Residue-level contacts at the interface:
Residue T374 in the second protein is in contact with residue R13 in the first protein (closest heavy-atom distance 3.8 Å).
Residue E367 in the second protein interacts with residue W24 in the first protein (closest heavy-atom distance 3.5 Å).
Residue E429 in the second protein contacts residue A42 in the first protein (closest heavy-atom distance 4.4 Å).
Residue V393 in the second protein interacts with residue R50 in the first protein (closest heavy-atom distance 4.2 Å).
Residue Y427 in the second protein interacts with residue E43 in the first protein (closest heavy-atom distance 3.3 Å).
Residue Y380 in the second protein contacts residue L39 in the first protein (closest heavy-atom distance 4.8 Å).
Residue I368 in the second protein is in contact with residue W24 in the first protein (closest heavy-atom distance 4.5 Å).
Residue V371 in the second protein is in contact with residue S31 in the first protein (closest heavy-atom distance 3.7 Å).
Residue K381 in the second protein contacts residue E40 in the first protein (closest heavy-atom distance 4.9 Å).
Residue D459 in the second protein interacts with residue R33 in the first protein (closest heavy-atom distance 4.3 Å).
Residue T458 in the second protein interacts with residue R29 in the first protein (closest heavy-atom distance 3.5 Å).
Residue Y380 in the second protein contacts residue V34 in the first protein (closest heavy-atom distance 4.5 Å).
Residue G457 in the second protein contacts residue L32 in the first protein (closest heavy-atom distance 4.7 Å).
Residue Q366 in the second protein contacts residue W24 in the first protein (closest heavy-atom distance 3.1 Å).
Residue V371 in the second protein is in contact with residue N30 in the first protein (closest heavy-atom distance 2.5 Å).
Residue I379 in the second protein interacts with residue L39 in the first protein (closest heavy-atom distance 3.7 Å).
Residue F390 in the second protein is in contact with residue R50 in the first protein (closest heavy-atom distance 3.3 Å).
Residue E428 in the second protein is in contact with residue R50 in the first protein (closest heavy-atom distance 3.2 Å).
Residue I372 in the second protein is in contact with residue L32 in the first protein (closest heavy-atom distance 3.8 Å).
Residue A450 in the second protein interacts with residue M23 in the first protein (closest heavy-atom distance 4.0 Å).
Residue T458 in the second protein contacts residue N30 in the first protein (closest heavy-atom distance 3.7 Å).
Residue Y376 in the second protein is in contact with residue L32 in the first protein (closest heavy-atom distance 4.0 Å).
Residue I379 in the second protein interacts with residue P36 in the first protein (closest heavy-atom distance 3.8 Å).
Residue T458 in the second protein interacts with residue R33 in the first protein (closest heavy-atom distance 3.4 Å).
Residue G460 in the second protein is in contact with residue R33 in the first protein (closest heavy-atom distance 4.2 Å).
Residue V454 in the second protein is in contact with residue N30 in the first protein (closest heavy-atom distance 3.4 Å).
Residue Y427 in the second protein contacts residue A46 in the first protein (closest heavy-atom distance 3.5 Å).
Residue P369 in the second protein contacts residue W24 in the first protein (closest heavy-atom distance 3.5 Å).
Residue V371 in the second protein is in contact with residue S27 in the first protein (closest heavy-atom distance 4.5 Å).
Residue G460 in the second protein is in contact with residue L32 in the first protein (closest heavy-atom distance 4.2 Å).
Residue V371 in the second protein interacts with residue L32 in the first protein (closest heavy-atom distance 3.6 Å).
Residue V371 in the second protein is in contact with residue L14 in the first protein (closest heavy-atom distance 4.5 Å).
Residue P369 in the second protein contacts residue N30 in the first protein (closest heavy-atom distance 4.3 Å).
Residue Y427 in the second protein interacts with residue E47 in the first protein (closest heavy-atom distance 3.8 Å).
Residue H461 in the second protein contacts residue R33 in the first protein (closest heavy-atom distance 4.8 Å).
Residue V447 in the second protein interacts with residue E21 in the first protein (closest heavy-atom distance 4.7 Å).
Residue Y427 in the second protein contacts residue R50 in the first protein (closest heavy-atom distance 3.4 Å).
Residue G460 in the second protein contacts residue V34 in the first protein (closest heavy-atom distance 3.7 Å).
Residue P373 in the second protein is in contact with residue L32 in the first protein (closest heavy-atom distance 3.6 Å).
Residue I386 in the second protein contacts residue E43 in the first protein (closest heavy-atom distance 3.3 Å).
Residue E428 in the second protein interacts with residue E45 in the first protein (closest heavy-atom distance 4.1 Å).
Residue I379 in the second protein is in contact with residue V34 in the first protein (closest heavy-atom distance 3.7 Å).
Residue P369 in the second protein is in contact with residue M23 in the first protein (closest heavy-atom distance 4.0 Å).
Residue V371 in the second protein interacts with residue P26 in the first protein (closest heavy-atom distance 4.6 Å).
Residue E428 in the second protein is in contact with residue A46 in the first protein (closest heavy-atom distance 3.9 Å).
Residue D384 in the second protein interacts with residue E43 in the first protein (closest heavy-atom distance 4.5 Å).
Residue G479 in the second protein contacts residue L32 in the first protein (closest heavy-atom distance 3.8 Å).
Residue V454 in the second protein is in contact with residue R29 in the first protein (closest heavy-atom distance 4.7 Å).
Residue V370 in the second protein contacts residue N30 in the first protein (closest heavy-atom distance 3.3 Å).
Residue T458 in the second protein contacts residue S31 in the first protein (closest heavy-atom distance 3.4 Å).
Residue L426 in the second protein is in contact with residue E43 in the first protein (closest heavy-atom distance 4.9 Å).
Residue A455 in the second protein contacts residue R33 in the first protein (closest heavy-atom distance 4.5 Å).
Residue L426 in the second protein contacts residue L39 in the first protein (closest heavy-atom distance 3.6 Å).
Residue Y427 in the second protein interacts with residue A42 in the first protein (closest heavy-atom distance 4.1 Å).
Residue Q394 in the second protein contacts residue R50 in the first protein (closest heavy-atom distance 4.5 Å).
Residue P478 in the second protein is in contact with residue L32 in the first protein (closest heavy-atom distance 4.0 Å).
Residue T458 in the second protein interacts with residue L32 in the first protein (closest heavy-atom distance 3.3 Å).

Sequence of the first protein:
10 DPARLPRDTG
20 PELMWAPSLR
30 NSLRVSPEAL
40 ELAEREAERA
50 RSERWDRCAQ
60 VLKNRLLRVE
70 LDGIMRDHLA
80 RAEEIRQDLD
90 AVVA

The following describes two proteins that form a bound complex.

Sequence of the second protein:
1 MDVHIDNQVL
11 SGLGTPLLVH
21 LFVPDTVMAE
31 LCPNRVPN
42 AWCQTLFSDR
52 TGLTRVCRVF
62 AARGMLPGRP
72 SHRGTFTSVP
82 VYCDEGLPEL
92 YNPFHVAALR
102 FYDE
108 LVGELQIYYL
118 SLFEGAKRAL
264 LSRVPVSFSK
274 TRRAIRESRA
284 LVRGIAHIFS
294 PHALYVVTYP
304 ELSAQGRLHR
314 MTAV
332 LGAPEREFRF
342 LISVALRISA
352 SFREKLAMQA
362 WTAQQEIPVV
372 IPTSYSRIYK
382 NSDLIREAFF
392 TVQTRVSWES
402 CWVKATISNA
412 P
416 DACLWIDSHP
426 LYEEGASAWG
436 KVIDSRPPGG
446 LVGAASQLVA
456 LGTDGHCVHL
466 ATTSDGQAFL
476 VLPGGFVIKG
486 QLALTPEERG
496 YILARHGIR